Contacts between the two chains:
Residue T87 in the second protein contacts residue V123 in the first protein (closest heavy-atom distance 4.8 Å).
Residue L9 in the second protein contacts residue M163 in the first protein (closest heavy-atom distance 3.9 Å).
Residue L5 in the second protein is in contact with residue A161 in the first protein (closest heavy-atom distance 3.6 Å).
Residue L9 in the second protein contacts residue L170 in the first protein (closest heavy-atom distance 3.7 Å).
Residue F20 in the second protein interacts with residue E124 in the first protein (closest heavy-atom distance 4.2 Å).
Residue F20 in the second protein interacts with residue K128 in the first protein (closest heavy-atom distance 4.3 Å).
Residue F20 in the second protein interacts with residue R149 in the first protein (closest heavy-atom distance 4.5 Å).
Residue S18 in the second protein contacts residue E124 in the first protein (closest heavy-atom distance 4.1 Å).
Residue M86 in the second protein is in contact with residue V123 in the first protein (closest heavy-atom distance 3.5 Å).
Residue L5 in the second protein interacts with residue H159 in the first protein (closest heavy-atom distance 3.5 Å).
Residue S18 in the second protein is in contact with residue Q127 in the first protein (closest heavy-atom distance 3.7 Å).
Residue L5 in the second protein contacts residue L153 in the first protein (closest heavy-atom distance 4.5 Å).
Residue N15 in the second protein interacts with residue Q127 in the first protein (closest heavy-atom distance 4.8 Å).
Residue S4 in the second protein is in contact with residue K133 in the first protein (closest heavy-atom distance 4.9 Å).
Residue A13 in the second protein interacts with residue E167 in the first protein (closest heavy-atom distance 3.4 Å).
Residue S16 in the second protein contacts residue R166 in the first protein (closest heavy-atom distance 4.4 Å).
Residue F20 in the second protein contacts residue R166 in the first protein (closest heavy-atom distance 3.7 Å).
Residue R83 in the second protein contacts residue V123 in the first protein (closest heavy-atom distance 4.2 Å).
Residue S16 in the second protein is in contact with residue E167 in the first protein (closest heavy-atom distance 4.9 Å).
Residue A10 in the second protein interacts with residue G168 in the first protein (closest heavy-atom distance 4.3 Å).
Residue M86 in the second protein contacts residue A122 in the first protein (closest heavy-atom distance 3.8 Å).
Residue N21 in the second protein is in contact with residue R149 in the first protein (closest heavy-atom distance 4.0 Å).
Residue T87 in the second protein is in contact with residue V121 in the first protein (closest heavy-atom distance 3.9 Å).
Residue F20 in the second protein is in contact with residue E167 in the first protein (closest heavy-atom distance 4.2 Å).
Residue A6 in the second protein contacts residue L170 in the first protein (closest heavy-atom distance 4.2 Å).
Residue I12 in the second protein interacts with residue R166 in the first protein (closest heavy-atom distance 5.0 Å).
Residue L5 in the second protein contacts residue L134 in the first protein (closest heavy-atom distance 3.8 Å).
Residue R17 in the second protein interacts with residue Q127 in the first protein (closest heavy-atom distance 3.2 Å).
Residue F20 in the second protein contacts residue Q127 in the first protein (closest heavy-atom distance 4.3 Å).
Residue A13 in the second protein interacts with residue G168 in the first protein (closest heavy-atom distance 3.8 Å).
Residue L5 in the second protein contacts residue L132 in the first protein (closest heavy-atom distance 3.7 Å).
Residue T84 in the second protein contacts residue E124 in the first protein (closest heavy-atom distance 3.2 Å).
Residue L9 in the second protein contacts residue G168 in the first protein (closest heavy-atom distance 2.9 Å).
Residue R17 in the second protein is in contact with residue V123 in the first protein (closest heavy-atom distance 4.6 Å).
Residue F20 in the second protein contacts residue F436 in the first protein (closest heavy-atom distance 4.0 Å).
Residue T87 in the second protein is in contact with residue A122 in the first protein (closest heavy-atom distance 4.1 Å).
Residue A88 in the second protein is in contact with residue V121 in the first protein (closest heavy-atom distance 4.3 Å).
Residue Q85 in the second protein is in contact with residue A122 in the first protein (closest heavy-atom distance 3.4 Å).
Residue L5 in the second protein is in contact with residue M163 in the first protein (closest heavy-atom distance 4.2 Å).
Residue I12 in the second protein is in contact with residue W165 in the first protein (closest heavy-atom distance 4.5 Å).
Residue E89 in the second protein is in contact with residue K119 in the first protein (closest heavy-atom distance 4.2 Å).
Residue Q8 in the second protein contacts residue K133 in the first protein (closest heavy-atom distance 3.0 Å).
Residue A13 in the second protein interacts with residue K169 in the first protein (closest heavy-atom distance 4.6 Å).
Residue T87 in the second protein interacts with residue E120 in the first protein (closest heavy-atom distance 3.6 Å).
Residue T84 in the second protein contacts residue V123 in the first protein (closest heavy-atom distance 3.4 Å).
Residue V22 in the second protein contacts residue T438 in the first protein (closest heavy-atom distance 3.7 Å).
Residue L9 in the second protein interacts with residue K169 in the first protein (closest heavy-atom distance 4.8 Å).
Residue Q8 in the second protein is in contact with residue L134 in the first protein (closest heavy-atom distance 3.6 Å).
Residue L9 in the second protein is in contact with residue L132 in the first protein (closest heavy-atom distance 4.5 Å).
Residue T84 in the second protein interacts with residue A122 in the first protein (closest heavy-atom distance 4.6 Å).
Residue Q85 in the second protein contacts residue V123 in the first protein (closest heavy-atom distance 4.7 Å).
Residue Q8 in the second protein interacts with residue L132 in the first protein (closest heavy-atom distance 4.5 Å).
Residue I12 in the second protein is in contact with residue G168 in the first protein (closest heavy-atom distance 4.1 Å).
Residue I12 in the second protein interacts with residue L132 in the first protein (closest heavy-atom distance 3.9 Å).
Residue N91 in the second protein is in contact with residue V123 in the first protein (closest heavy-atom distance 4.1 Å).
Residue L5 in the second protein contacts residue L170 in the first protein (closest heavy-atom distance 4.8 Å).
Residue I12 in the second protein contacts residue F130 in the first protein (closest heavy-atom distance 3.8 Å).
Residue A88 in the second protein interacts with residue K119 in the first protein (closest heavy-atom distance 4.4 Å).
Residue S16 in the second protein interacts with residue Q127 in the first protein (closest heavy-atom distance 3.4 Å).
Residue T87 in the second protein contacts residue K119 in the first protein (closest heavy-atom distance 4.8 Å).

Sequence of the second protein:
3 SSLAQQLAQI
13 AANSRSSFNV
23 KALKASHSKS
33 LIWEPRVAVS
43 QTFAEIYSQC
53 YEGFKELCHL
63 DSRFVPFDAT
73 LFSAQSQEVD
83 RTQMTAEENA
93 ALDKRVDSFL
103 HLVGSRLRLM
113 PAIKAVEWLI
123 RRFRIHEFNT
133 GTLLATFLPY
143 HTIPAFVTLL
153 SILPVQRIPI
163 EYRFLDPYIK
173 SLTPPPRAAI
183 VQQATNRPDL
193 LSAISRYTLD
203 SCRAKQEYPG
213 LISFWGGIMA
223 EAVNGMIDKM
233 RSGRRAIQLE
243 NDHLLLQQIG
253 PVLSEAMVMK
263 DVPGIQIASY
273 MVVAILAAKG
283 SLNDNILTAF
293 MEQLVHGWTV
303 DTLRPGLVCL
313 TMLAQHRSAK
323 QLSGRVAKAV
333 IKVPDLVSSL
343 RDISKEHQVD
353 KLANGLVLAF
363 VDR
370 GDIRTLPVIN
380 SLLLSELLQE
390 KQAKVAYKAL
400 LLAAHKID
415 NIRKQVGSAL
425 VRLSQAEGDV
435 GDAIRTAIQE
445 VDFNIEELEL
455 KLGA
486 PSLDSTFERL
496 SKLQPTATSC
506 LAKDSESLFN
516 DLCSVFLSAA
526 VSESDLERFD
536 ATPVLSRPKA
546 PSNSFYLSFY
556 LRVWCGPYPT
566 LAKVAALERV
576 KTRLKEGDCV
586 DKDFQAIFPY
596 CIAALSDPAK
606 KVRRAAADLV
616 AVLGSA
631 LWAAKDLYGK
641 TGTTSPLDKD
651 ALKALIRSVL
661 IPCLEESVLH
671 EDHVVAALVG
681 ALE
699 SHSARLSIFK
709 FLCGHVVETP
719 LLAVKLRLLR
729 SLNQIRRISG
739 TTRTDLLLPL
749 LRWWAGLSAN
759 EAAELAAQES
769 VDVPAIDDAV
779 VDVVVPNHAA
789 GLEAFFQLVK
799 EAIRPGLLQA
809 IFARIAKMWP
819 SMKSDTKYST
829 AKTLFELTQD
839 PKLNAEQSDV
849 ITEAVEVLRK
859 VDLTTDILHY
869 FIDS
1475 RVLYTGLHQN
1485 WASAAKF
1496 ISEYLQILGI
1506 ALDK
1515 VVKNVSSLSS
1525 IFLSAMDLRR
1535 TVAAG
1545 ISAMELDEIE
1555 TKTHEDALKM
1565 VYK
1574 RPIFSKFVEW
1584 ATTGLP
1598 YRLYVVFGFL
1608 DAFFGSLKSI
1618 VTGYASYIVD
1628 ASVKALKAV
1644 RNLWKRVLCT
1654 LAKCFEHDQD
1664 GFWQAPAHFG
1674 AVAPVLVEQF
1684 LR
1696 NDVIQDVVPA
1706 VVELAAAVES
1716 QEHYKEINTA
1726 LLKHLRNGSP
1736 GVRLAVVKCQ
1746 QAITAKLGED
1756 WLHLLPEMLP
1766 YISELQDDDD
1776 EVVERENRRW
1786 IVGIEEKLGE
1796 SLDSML

This data describes a binding interaction between two proteins.

Sequence of the first protein:
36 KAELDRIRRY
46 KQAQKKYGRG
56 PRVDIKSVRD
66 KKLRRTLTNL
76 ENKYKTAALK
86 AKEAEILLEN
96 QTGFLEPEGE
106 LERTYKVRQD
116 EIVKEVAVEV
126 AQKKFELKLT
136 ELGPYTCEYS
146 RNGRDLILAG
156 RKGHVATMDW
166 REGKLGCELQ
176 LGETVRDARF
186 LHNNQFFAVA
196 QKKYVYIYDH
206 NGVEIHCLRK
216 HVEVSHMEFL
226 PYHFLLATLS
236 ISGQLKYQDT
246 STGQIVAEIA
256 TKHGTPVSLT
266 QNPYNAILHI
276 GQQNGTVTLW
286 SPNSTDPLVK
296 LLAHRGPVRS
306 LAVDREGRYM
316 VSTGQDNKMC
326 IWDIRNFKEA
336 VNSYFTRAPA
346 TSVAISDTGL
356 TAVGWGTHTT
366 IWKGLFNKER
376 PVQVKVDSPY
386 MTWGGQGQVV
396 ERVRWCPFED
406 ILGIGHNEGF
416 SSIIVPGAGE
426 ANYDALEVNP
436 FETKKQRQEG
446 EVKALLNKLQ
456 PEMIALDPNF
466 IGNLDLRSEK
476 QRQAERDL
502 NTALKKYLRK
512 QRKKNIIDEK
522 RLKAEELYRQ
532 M